Sequence of chain A:
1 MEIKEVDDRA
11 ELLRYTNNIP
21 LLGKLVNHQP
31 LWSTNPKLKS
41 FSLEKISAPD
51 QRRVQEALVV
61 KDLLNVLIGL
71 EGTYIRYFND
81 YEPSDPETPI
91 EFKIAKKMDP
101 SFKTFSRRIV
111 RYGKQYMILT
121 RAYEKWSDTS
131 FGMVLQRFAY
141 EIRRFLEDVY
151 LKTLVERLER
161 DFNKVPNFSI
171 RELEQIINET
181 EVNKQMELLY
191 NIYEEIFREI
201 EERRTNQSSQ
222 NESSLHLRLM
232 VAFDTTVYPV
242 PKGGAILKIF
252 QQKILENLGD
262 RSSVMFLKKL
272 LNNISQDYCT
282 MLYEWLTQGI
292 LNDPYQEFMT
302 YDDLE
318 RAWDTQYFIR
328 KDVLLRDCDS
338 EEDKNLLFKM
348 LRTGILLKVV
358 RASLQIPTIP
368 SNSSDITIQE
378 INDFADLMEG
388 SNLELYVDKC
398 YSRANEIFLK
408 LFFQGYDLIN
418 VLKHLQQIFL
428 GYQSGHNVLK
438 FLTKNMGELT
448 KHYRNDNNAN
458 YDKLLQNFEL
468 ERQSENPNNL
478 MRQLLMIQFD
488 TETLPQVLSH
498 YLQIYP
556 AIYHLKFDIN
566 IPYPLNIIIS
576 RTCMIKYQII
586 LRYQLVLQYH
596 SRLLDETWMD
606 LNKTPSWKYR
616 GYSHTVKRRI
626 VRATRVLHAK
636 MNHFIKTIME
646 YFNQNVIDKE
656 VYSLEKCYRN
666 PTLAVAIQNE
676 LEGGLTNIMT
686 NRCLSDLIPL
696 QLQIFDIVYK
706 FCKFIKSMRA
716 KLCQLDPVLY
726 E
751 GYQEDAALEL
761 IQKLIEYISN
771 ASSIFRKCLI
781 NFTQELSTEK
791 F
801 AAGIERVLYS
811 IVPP

This data describes a binding interaction between two proteins.

Interface contacts:
Residue N682 in chain A interacts with residue K131 in chain B (closest heavy-atom distance 2.6 Å).
Residue S225 in chain A interacts with residue R146 in chain B (closest heavy-atom distance 2.2 Å).
Residue R229 in chain A interacts with residue D135 in chain B (closest heavy-atom distance 3.9 Å).
Residue E223 in chain A is in contact with residue R136 in chain B (closest heavy-atom distance 3.6 Å).
Residue H227 in chain A interacts with residue R136 in chain B (closest heavy-atom distance 3.9 Å).
Residue N17 in chain A is in contact with residue I162 in chain B (closest heavy-atom distance 4.0 Å).
Residue S690 in chain A is in contact with residue K130 in chain B (closest heavy-atom distance 3.9 Å).
Residue F325 in chain A interacts with residue T149 in chain B (closest heavy-atom distance 3.5 Å).
Residue N35 in chain A is in contact with residue D181 in chain B (closest heavy-atom distance 3.2 Å).
Residue T34 in chain A interacts with residue E178 in chain B (closest heavy-atom distance 3.4 Å).
Residue F234 in chain A interacts with residue T149 in chain B (closest heavy-atom distance 2.9 Å).
Residue I580 in chain A interacts with residue L138 in chain B (closest heavy-atom distance 3.8 Å).
Residue L226 in chain A interacts with residue E139 in chain B (closest heavy-atom distance 3.8 Å).
Residue T577 in chain A contacts residue L138 in chain B (closest heavy-atom distance 3.9 Å).
Residue T237 in chain A interacts with residue T149 in chain B (closest heavy-atom distance 3.7 Å).
Residue K581 in chain A interacts with residue D135 in chain B (closest heavy-atom distance 3.1 Å).
Residue F234 in chain A interacts with residue I148 in chain B (closest heavy-atom distance 3.3 Å).
Residue L21 in chain A contacts residue L160 in chain B (closest heavy-atom distance 4.0 Å).
Residue T237 in chain A contacts residue A151 in chain B (closest heavy-atom distance 2.8 Å).
Residue A233 in chain A is in contact with residue H147 in chain B (closest heavy-atom distance 3.4 Å).
Residue T681 in chain A contacts residue K131 in chain B (closest heavy-atom distance 3.7 Å).
Residue T34 in chain A is in contact with residue D181 in chain B (closest heavy-atom distance 3.9 Å).
Residue N222 in chain A interacts with residue R146 in chain B (closest heavy-atom distance 2.1 Å).
Residue E223 in chain A interacts with residue R146 in chain B (closest heavy-atom distance 3.1 Å).
Residue Y498 in chain A contacts residue L138 in chain B (closest heavy-atom distance 3.7 Å).
Residue T681 in chain A contacts residue F134 in chain B (closest heavy-atom distance 3.7 Å).
Residue D235 in chain A contacts residue T149 in chain B (closest heavy-atom distance 3.5 Å).
Residue T237 in chain A is in contact with residue Y150 in chain B (closest heavy-atom distance 3.0 Å).
Residue N17 in chain A contacts residue Y161 in chain B (closest heavy-atom distance 2.9 Å).
Residue S84 in chain A interacts with residue E174 in chain B (closest heavy-atom distance 3.5 Å).
Residue K581 in chain A is in contact with residue L138 in chain B (closest heavy-atom distance 3.6 Å).
Residue T685 in chain A interacts with residue F134 in chain B (closest heavy-atom distance 4.0 Å).
Residue Q207 in chain A interacts with residue Y150 in chain B (closest heavy-atom distance 3.9 Å).
Residue T34 in chain A interacts with residue N185 in chain B (closest heavy-atom distance 3.0 Å).
Residue D128 in chain A is in contact with residue L160 in chain B (closest heavy-atom distance 3.8 Å).
Residue M231 in chain A contacts residue K145 in chain B (closest heavy-atom distance 3.6 Å).
Residue R576 in chain A contacts residue L142 in chain B (closest heavy-atom distance 4.0 Å).
Residue R14 in chain A contacts residue H170 in chain B (closest heavy-atom distance 1.5 Å).
Residue H227 in chain A interacts with residue E132 in chain B (closest heavy-atom distance 2.5 Å).
Residue Q297 in chain A is in contact with residue I155 in chain B (closest heavy-atom distance 3.5 Å).
Residue T577 in chain A is in contact with residue E139 in chain B (closest heavy-atom distance 3.6 Å).
Residue V232 in chain A interacts with residue K145 in chain B (closest heavy-atom distance 3.1 Å).
Residue L226 in chain A contacts residue R146 in chain B (closest heavy-atom distance 2.2 Å).
Residue Y15 in chain A contacts residue E164 in chain B (closest heavy-atom distance 3.3 Å).
Residue Y15 in chain A contacts residue I165 in chain B (closest heavy-atom distance 4.0 Å).
Residue T129 in chain A interacts with residue I155 in chain B (closest heavy-atom distance 3.8 Å).
Residue R229 in chain A is in contact with residue E139 in chain B (closest heavy-atom distance 2.6 Å).
Residue Y498 in chain A is in contact with residue K141 in chain B (closest heavy-atom distance 4.0 Å).
Residue T34 in chain A contacts residue T182 in chain B (closest heavy-atom distance 2.8 Å).
Residue H497 in chain A interacts with residue K141 in chain B (closest heavy-atom distance 2.9 Å).
Residue T236 in chain A contacts residue T149 in chain B (closest heavy-atom distance 3.2 Å).
Residue M684 in chain A contacts residue F134 in chain B (closest heavy-atom distance 3.7 Å).
Residue E82 in chain A contacts residue L175 in chain B (closest heavy-atom distance 3.4 Å).
Residue Y498 in chain A contacts residue F134 in chain B (closest heavy-atom distance 3.6 Å).
Residue Y15 in chain A contacts residue S167 in chain B (closest heavy-atom distance 3.1 Å).
Residue T577 in chain A is in contact with residue L142 in chain B (closest heavy-atom distance 3.3 Å).
Residue F234 in chain A is in contact with residue H147 in chain B (closest heavy-atom distance 3.1 Å).
Residue E82 in chain A is in contact with residue E178 in chain B (closest heavy-atom distance 4.0 Å).
Residue H497 in chain A contacts residue A137 in chain B (closest heavy-atom distance 3.9 Å).
Residue T129 in chain A interacts with residue N157 in chain B (closest heavy-atom distance 3.2 Å).

Sequence of chain B:
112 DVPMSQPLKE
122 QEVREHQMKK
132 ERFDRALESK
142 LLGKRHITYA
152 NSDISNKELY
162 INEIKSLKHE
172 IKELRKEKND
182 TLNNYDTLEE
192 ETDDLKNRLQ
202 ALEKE